Sequence of the first protein:
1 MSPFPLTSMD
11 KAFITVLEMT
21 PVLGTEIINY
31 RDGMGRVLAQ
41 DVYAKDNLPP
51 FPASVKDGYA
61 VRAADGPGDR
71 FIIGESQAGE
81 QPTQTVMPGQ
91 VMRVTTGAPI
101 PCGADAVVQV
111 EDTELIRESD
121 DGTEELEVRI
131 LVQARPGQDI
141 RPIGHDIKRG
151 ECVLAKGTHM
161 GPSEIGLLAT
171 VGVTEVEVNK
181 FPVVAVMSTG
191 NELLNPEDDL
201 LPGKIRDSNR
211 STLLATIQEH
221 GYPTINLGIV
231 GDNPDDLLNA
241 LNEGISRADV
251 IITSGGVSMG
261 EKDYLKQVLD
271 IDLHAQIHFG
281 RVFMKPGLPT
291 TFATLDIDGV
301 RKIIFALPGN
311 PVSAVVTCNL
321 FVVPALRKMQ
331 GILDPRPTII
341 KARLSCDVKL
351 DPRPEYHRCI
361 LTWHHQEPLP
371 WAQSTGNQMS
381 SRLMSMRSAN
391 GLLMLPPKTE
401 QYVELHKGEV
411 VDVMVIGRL

Sequence of the second protein:
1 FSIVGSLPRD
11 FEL

This data describes a binding interaction between two proteins.

Residue-level contacts at the interface:
Residue Y402 in the first protein is in contact with residue L7 in the second protein (closest heavy-atom distance 3.6 Å).
Residue P337 in the first protein interacts with residue I3 in the second protein (closest heavy-atom distance 4.7 Å).
Residue L320 in the first protein contacts residue I3 in the second protein (closest heavy-atom distance 4.7 Å).
Residue V410 in the first protein is in contact with residue F11 in the second protein (closest heavy-atom distance 4.0 Å).
Residue I339 in the first protein contacts residue S2 in the second protein (closest heavy-atom distance 3.5 Å).
Residue I339 in the first protein contacts residue I3 in the second protein (closest heavy-atom distance 4.8 Å).
Residue M394 in the first protein contacts residue I3 in the second protein (closest heavy-atom distance 3.3 Å).
Residue Y356 in the first protein interacts with residue V4 in the second protein (closest heavy-atom distance 3.7 Å).
Residue M394 in the first protein interacts with residue S6 in the second protein (closest heavy-atom distance 4.5 Å).
Residue P354 in the first protein is in contact with residue V4 in the second protein (closest heavy-atom distance 3.6 Å).
Residue T399 in the first protein interacts with residue L7 in the second protein (closest heavy-atom distance 3.9 Å).
Residue D10 in the first protein interacts with residue F1 in the second protein (closest heavy-atom distance 4.7 Å).
Residue R336 in the first protein contacts residue F1 in the second protein (closest heavy-atom distance 3.6 Å).
Residue F321 in the first protein is in contact with residue I3 in the second protein (closest heavy-atom distance 4.4 Å).
Residue V411 in the first protein contacts residue P8 in the second protein (closest heavy-atom distance 4.7 Å).
Residue D10 in the first protein contacts residue V4 in the second protein (closest heavy-atom distance 3.8 Å).
Residue P396 in the first protein contacts residue S6 in the second protein (closest heavy-atom distance 3.8 Å).
Residue D412 in the first protein is in contact with residue S6 in the second protein (closest heavy-atom distance 2.8 Å).
Residue L395 in the first protein contacts residue V4 in the second protein (closest heavy-atom distance 5.0 Å).
Residue F13 in the first protein interacts with residue I3 in the second protein (closest heavy-atom distance 3.3 Å).
Residue L405 in the first protein interacts with residue L7 in the second protein (closest heavy-atom distance 4.9 Å).
Residue V410 in the first protein is in contact with residue L7 in the second protein (closest heavy-atom distance 4.8 Å).
Residue L405 in the first protein interacts with residue P8 in the second protein (closest heavy-atom distance 4.0 Å).
Residue P337 in the first protein contacts residue F1 in the second protein (closest heavy-atom distance 4.0 Å).
Residue K341 in the first protein contacts residue S6 in the second protein (closest heavy-atom distance 3.1 Å).
Residue V411 in the first protein is in contact with residue S6 in the second protein (closest heavy-atom distance 5.0 Å).
Residue P397 in the first protein interacts with residue L7 in the second protein (closest heavy-atom distance 4.5 Å).
Residue Y356 in the first protein contacts residue G5 in the second protein (closest heavy-atom distance 4.9 Å).
Residue P397 in the first protein interacts with residue G5 in the second protein (closest heavy-atom distance 4.2 Å).
Residue D412 in the first protein interacts with residue G5 in the second protein (closest heavy-atom distance 3.7 Å).
Residue F13 in the first protein contacts residue F1 in the second protein (closest heavy-atom distance 3.6 Å).
Residue D412 in the first protein contacts residue V4 in the second protein (closest heavy-atom distance 4.5 Å).
Residue D10 in the first protein is in contact with residue S2 in the second protein (closest heavy-atom distance 2.9 Å).
Residue L395 in the first protein contacts residue G5 in the second protein (closest heavy-atom distance 4.3 Å).
Residue K341 in the first protein is in contact with residue F11 in the second protein (closest heavy-atom distance 3.8 Å).
Residue L350 in the first protein interacts with residue L7 in the second protein (closest heavy-atom distance 4.5 Å).
Residue M9 in the first protein interacts with residue V4 in the second protein (closest heavy-atom distance 3.6 Å).
Residue M394 in the first protein is in contact with residue G5 in the second protein (closest heavy-atom distance 3.2 Å).
Residue Y356 in the first protein is in contact with residue I3 in the second protein (closest heavy-atom distance 2.5 Å).
Residue Y402 in the first protein interacts with residue P8 in the second protein (closest heavy-atom distance 3.7 Å).
Residue P397 in the first protein contacts residue V4 in the second protein (closest heavy-atom distance 3.6 Å).
Residue P396 in the first protein contacts residue G5 in the second protein (closest heavy-atom distance 3.4 Å).
Residue I339 in the first protein interacts with residue F1 in the second protein (closest heavy-atom distance 3.4 Å).
Residue M394 in the first protein is in contact with residue V4 in the second protein (closest heavy-atom distance 4.0 Å).
Residue M394 in the first protein is in contact with residue S2 in the second protein (closest heavy-atom distance 4.1 Å).
Residue Q401 in the first protein interacts with residue R9 in the second protein (closest heavy-atom distance 3.1 Å).
Residue E409 in the first protein contacts residue P8 in the second protein (closest heavy-atom distance 3.7 Å).
Residue V410 in the first protein is in contact with residue P8 in the second protein (closest heavy-atom distance 3.6 Å).
Residue M9 in the first protein contacts residue I3 in the second protein (closest heavy-atom distance 3.0 Å).
Residue Y402 in the first protein is in contact with residue R9 in the second protein (closest heavy-atom distance 3.3 Å).
Residue L369 in the first protein interacts with residue F11 in the second protein (closest heavy-atom distance 4.9 Å).
Residue D10 in the first protein is in contact with residue I3 in the second protein (closest heavy-atom distance 3.1 Å).
Residue P396 in the first protein interacts with residue L7 in the second protein (closest heavy-atom distance 3.7 Å).